Sequence of the first protein:
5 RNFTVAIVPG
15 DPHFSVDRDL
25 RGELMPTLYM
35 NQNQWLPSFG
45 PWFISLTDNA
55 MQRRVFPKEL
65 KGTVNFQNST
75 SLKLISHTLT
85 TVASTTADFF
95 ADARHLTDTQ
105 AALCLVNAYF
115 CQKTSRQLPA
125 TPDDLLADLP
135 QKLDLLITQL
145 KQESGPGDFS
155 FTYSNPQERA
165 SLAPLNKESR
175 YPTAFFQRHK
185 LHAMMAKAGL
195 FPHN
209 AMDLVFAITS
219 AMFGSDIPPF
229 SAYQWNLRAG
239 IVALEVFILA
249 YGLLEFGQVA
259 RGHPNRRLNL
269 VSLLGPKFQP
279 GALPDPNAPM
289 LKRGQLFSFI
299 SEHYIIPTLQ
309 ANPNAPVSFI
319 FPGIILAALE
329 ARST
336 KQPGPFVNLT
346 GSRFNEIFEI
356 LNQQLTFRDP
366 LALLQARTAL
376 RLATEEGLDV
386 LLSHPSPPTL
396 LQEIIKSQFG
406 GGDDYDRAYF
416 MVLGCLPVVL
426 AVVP

This data describes a binding interaction between two proteins.

Sequence of the second protein:
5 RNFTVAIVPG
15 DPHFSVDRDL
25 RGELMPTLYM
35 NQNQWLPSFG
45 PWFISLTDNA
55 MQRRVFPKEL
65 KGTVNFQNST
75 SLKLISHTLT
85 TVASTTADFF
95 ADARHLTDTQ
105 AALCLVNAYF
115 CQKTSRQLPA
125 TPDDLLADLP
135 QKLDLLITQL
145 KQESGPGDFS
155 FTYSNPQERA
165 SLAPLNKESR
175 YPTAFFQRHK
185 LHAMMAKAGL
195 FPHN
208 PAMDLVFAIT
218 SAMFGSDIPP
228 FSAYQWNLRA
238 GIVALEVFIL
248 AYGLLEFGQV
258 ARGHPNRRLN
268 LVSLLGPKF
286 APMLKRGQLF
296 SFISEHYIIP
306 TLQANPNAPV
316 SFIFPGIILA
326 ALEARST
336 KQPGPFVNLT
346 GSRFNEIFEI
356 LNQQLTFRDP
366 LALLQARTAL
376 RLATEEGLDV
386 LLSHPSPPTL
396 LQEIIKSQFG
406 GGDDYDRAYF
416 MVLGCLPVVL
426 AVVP

Interface contacts:
Residue P16 in the first protein is in contact with residue P340 in the second protein (closest heavy-atom distance 3.3 Å).
Residue V20 in the first protein interacts with residue T345 in the second protein (closest heavy-atom distance 3.7 Å).
Residue D21 in the first protein is in contact with residue G346 in the second protein (closest heavy-atom distance 3.2 Å).
Residue M34 in the first protein is in contact with residue N72 in the second protein (closest heavy-atom distance 2.9 Å).
Residue Q36 in the first protein contacts residue F70 in the second protein (closest heavy-atom distance 3.0 Å).
Residue N6 in the first protein is in contact with residue T345 in the second protein (closest heavy-atom distance 3.5 Å).
Residue Q38 in the first protein is in contact with residue V427 in the second protein (closest heavy-atom distance 4.1 Å).
Residue M34 in the first protein interacts with residue F70 in the second protein (closest heavy-atom distance 3.4 Å).
Residue P278 in the first protein contacts residue P340 in the second protein (closest heavy-atom distance 4.2 Å).
Residue P16 in the first protein interacts with residue V342 in the second protein (closest heavy-atom distance 4.0 Å).
Residue N35 in the first protein contacts residue N72 in the second protein (closest heavy-atom distance 3.3 Å).
Residue S19 in the first protein contacts residue L344 in the second protein (closest heavy-atom distance 2.8 Å).
Residue K275 in the first protein contacts residue S49 in the second protein (closest heavy-atom distance 4.0 Å).
Residue N37 in the first protein is in contact with residue V427 in the second protein (closest heavy-atom distance 3.6 Å).
Residue S19 in the first protein interacts with residue T345 in the second protein (closest heavy-atom distance 3.5 Å).
Residue S19 in the first protein is in contact with residue V342 in the second protein (closest heavy-atom distance 3.0 Å).
Residue N6 in the first protein interacts with residue S347 in the second protein (closest heavy-atom distance 2.9 Å).
Residue Q277 in the first protein interacts with residue P340 in the second protein (closest heavy-atom distance 3.4 Å).
Residue P16 in the first protein is in contact with residue F341 in the second protein (closest heavy-atom distance 4.0 Å).
Residue F276 in the first protein interacts with residue P340 in the second protein (closest heavy-atom distance 4.1 Å).
Residue N35 in the first protein contacts residue F70 in the second protein (closest heavy-atom distance 3.5 Å).
Residue F18 in the first protein interacts with residue V342 in the second protein (closest heavy-atom distance 3.5 Å).
Residue P274 in the first protein contacts residue I48 in the second protein (closest heavy-atom distance 4.2 Å).
Residue G26 in the first protein is in contact with residue Q56 in the second protein (closest heavy-atom distance 4.2 Å).
Residue Q38 in the first protein is in contact with residue P429 in the second protein (closest heavy-atom distance 3.8 Å).
Residue N37 in the first protein interacts with residue Q71 in the second protein (closest heavy-atom distance 3.2 Å).
Residue Q38 in the first protein is in contact with residue N72 in the second protein (closest heavy-atom distance 3.9 Å).
Residue K275 in the first protein contacts residue F341 in the second protein (closest heavy-atom distance 3.8 Å).
Residue K275 in the first protein is in contact with residue V342 in the second protein (closest heavy-atom distance 4.2 Å).
Residue V20 in the first protein interacts with residue L344 in the second protein (closest heavy-atom distance 4.0 Å).
Residue H17 in the first protein is in contact with residue P340 in the second protein (closest heavy-atom distance 3.1 Å).
Residue L272 in the first protein contacts residue V342 in the second protein (closest heavy-atom distance 3.6 Å).
Residue T31 in the first protein contacts residue Q56 in the second protein (closest heavy-atom distance 3.6 Å).
Residue M34 in the first protein contacts residue T51 in the second protein (closest heavy-atom distance 3.8 Å).
Residue M34 in the first protein contacts residue M55 in the second protein (closest heavy-atom distance 3.9 Å).
Residue Y33 in the first protein is in contact with residue F70 in the second protein (closest heavy-atom distance 3.6 Å).
Residue L24 in the first protein interacts with residue L344 in the second protein (closest heavy-atom distance 4.1 Å).
Residue T31 in the first protein is in contact with residue D52 in the second protein (closest heavy-atom distance 3.5 Å).
Residue S19 in the first protein contacts residue N343 in the second protein (closest heavy-atom distance 3.9 Å).
Residue P30 in the first protein is in contact with residue Q56 in the second protein (closest heavy-atom distance 3.7 Å).
Residue E27 in the first protein interacts with residue Q56 in the second protein (closest heavy-atom distance 3.4 Å).
Residue L28 in the first protein interacts with residue L344 in the second protein (closest heavy-atom distance 4.2 Å).
Residue T8 in the first protein is in contact with residue K336 in the second protein (closest heavy-atom distance 4.3 Å).
Residue Q277 in the first protein interacts with residue S402 in the second protein (closest heavy-atom distance 4.0 Å).
Residue S19 in the first protein interacts with residue F341 in the second protein (closest heavy-atom distance 3.4 Å).
Residue H17 in the first protein contacts residue Q337 in the second protein (closest heavy-atom distance 2.8 Å).
Residue D21 in the first protein contacts residue T345 in the second protein (closest heavy-atom distance 3.6 Å).
Residue H17 in the first protein interacts with residue V342 in the second protein (closest heavy-atom distance 2.9 Å).
Residue M34 in the first protein interacts with residue Q71 in the second protein (closest heavy-atom distance 3.8 Å).
Residue H17 in the first protein is in contact with residue F341 in the second protein (closest heavy-atom distance 3.3 Å).
Residue Q38 in the first protein is in contact with residue A426 in the second protein (closest heavy-atom distance 3.4 Å).
Residue D21 in the first protein is in contact with residue L344 in the second protein (closest heavy-atom distance 3.8 Å).
Residue N6 in the first protein contacts residue K336 in the second protein (closest heavy-atom distance 3.3 Å).
Residue M34 in the first protein contacts residue N69 in the second protein (closest heavy-atom distance 3.2 Å).
Residue D21 in the first protein is in contact with residue S347 in the second protein (closest heavy-atom distance 4.2 Å).
Residue M34 in the first protein contacts residue D52 in the second protein (closest heavy-atom distance 3.2 Å).
Residue E27 in the first protein contacts residue L344 in the second protein (closest heavy-atom distance 3.0 Å).
Residue D21 in the first protein contacts residue N53 in the second protein (closest heavy-atom distance 4.4 Å).
Residue K275 in the first protein is in contact with residue D52 in the second protein (closest heavy-atom distance 3.3 Å).
Residue F18 in the first protein interacts with residue L344 in the second protein (closest heavy-atom distance 4.3 Å).